Contacts between the two chains:
Residue F297 in chain A contacts residue G60 in chain B (closest heavy-atom distance 4.1 Å).
Residue S296 in chain A is in contact with residue G60 in chain B (closest heavy-atom distance 3.6 Å).
Residue N293 in chain A is in contact with residue I56 in chain B (closest heavy-atom distance 3.5 Å).
Residue F281 in chain A interacts with residue K49 in chain B (closest heavy-atom distance 4.2 Å).
Residue N293 in chain A contacts residue L59 in chain B (closest heavy-atom distance 4.9 Å).
Residue S296 in chain A interacts with residue L59 in chain B (closest heavy-atom distance 4.8 Å).
Residue F297 in chain A is in contact with residue I56 in chain B (closest heavy-atom distance 4.8 Å).
Residue Y294 in chain A contacts residue I56 in chain B (closest heavy-atom distance 4.7 Å).
Residue F281 in chain A interacts with residue Y48 in chain B (closest heavy-atom distance 4.4 Å).
Residue N293 in chain A is in contact with residue T57 in chain B (closest heavy-atom distance 4.2 Å).
Residue F297 in chain A is in contact with residue L59 in chain B (closest heavy-atom distance 3.6 Å).
Residue F281 in chain A interacts with residue V45 in chain B (closest heavy-atom distance 4.5 Å).
Residue N293 in chain A contacts residue G60 in chain B (closest heavy-atom distance 3.3 Å).

Sequence of chain A:
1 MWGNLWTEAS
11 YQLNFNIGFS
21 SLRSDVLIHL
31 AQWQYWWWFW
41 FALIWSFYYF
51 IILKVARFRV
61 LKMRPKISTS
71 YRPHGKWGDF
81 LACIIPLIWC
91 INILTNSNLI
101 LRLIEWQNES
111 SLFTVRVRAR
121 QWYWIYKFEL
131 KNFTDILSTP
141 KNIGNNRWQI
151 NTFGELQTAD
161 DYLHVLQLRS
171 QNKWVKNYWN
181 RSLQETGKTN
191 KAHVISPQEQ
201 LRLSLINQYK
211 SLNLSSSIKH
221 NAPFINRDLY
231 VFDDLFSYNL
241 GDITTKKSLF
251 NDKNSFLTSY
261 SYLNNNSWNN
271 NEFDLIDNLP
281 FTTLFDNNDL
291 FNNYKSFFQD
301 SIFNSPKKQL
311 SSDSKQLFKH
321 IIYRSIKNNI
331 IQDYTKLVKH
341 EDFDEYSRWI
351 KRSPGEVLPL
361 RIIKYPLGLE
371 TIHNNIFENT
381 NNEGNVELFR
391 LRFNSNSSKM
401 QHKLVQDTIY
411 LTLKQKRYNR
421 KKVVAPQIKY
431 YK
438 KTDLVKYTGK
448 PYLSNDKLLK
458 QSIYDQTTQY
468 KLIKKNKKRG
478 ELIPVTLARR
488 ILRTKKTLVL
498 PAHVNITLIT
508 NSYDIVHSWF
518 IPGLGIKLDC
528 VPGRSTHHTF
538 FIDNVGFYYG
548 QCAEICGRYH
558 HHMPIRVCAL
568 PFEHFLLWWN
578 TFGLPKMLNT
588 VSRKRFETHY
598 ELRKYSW

Sequence of chain B:
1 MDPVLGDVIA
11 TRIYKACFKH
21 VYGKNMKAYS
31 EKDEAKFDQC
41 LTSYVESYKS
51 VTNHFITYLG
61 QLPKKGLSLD

The following describes two proteins that form a bound complex.